Interface contacts:
Residue L215 in the first protein is in contact with residue M66 in the second protein (closest heavy-atom distance 3.7 Å).
Residue T206 in the first protein interacts with residue G91 in the second protein (closest heavy-atom distance 3.9 Å).
Residue N250 in the first protein contacts residue L69 in the second protein (closest heavy-atom distance 3.8 Å).
Residue G208 in the first protein interacts with residue V65 in the second protein (closest heavy-atom distance 4.0 Å).
Residue R204 in the first protein contacts residue V95 in the second protein (closest heavy-atom distance 2.7 Å).
Residue F243 in the first protein interacts with residue R68 in the second protein (closest heavy-atom distance 2.6 Å).
Residue E79 in the first protein is in contact with residue V27 in the second protein (closest heavy-atom distance 3.6 Å).
Residue I207 in the first protein interacts with residue R68 in the second protein (closest heavy-atom distance 3.2 Å).
Residue T206 in the first protein interacts with residue S93 in the second protein (closest heavy-atom distance 3.6 Å).
Residue A246 in the first protein is in contact with residue Q67 in the second protein (closest heavy-atom distance 3.3 Å).
Residue Q83 in the first protein is in contact with residue I25 in the second protein (closest heavy-atom distance 3.0 Å).
Residue G205 in the first protein contacts residue L94 in the second protein (closest heavy-atom distance 2.9 Å).
Residue A202 in the first protein is in contact with residue R33 in the second protein (closest heavy-atom distance 4.1 Å).
Residue P212 in the first protein interacts with residue M66 in the second protein (closest heavy-atom distance 3.8 Å).
Residue R204 in the first protein interacts with residue L94 in the second protein (closest heavy-atom distance 3.5 Å).
Residue S216 in the first protein interacts with residue V104 in the second protein (closest heavy-atom distance 3.9 Å).
Residue K190 in the first protein contacts residue R33 in the second protein (closest heavy-atom distance 4.1 Å).
Residue S216 in the first protein contacts residue N107 in the second protein (closest heavy-atom distance 3.4 Å).
Residue V203 in the first protein is in contact with residue L100 in the second protein (closest heavy-atom distance 3.9 Å).
Residue I207 in the first protein contacts residue I88 in the second protein (closest heavy-atom distance 3.6 Å).
Residue Q81 in the first protein interacts with residue V95 in the second protein (closest heavy-atom distance 3.2 Å).
Residue G77 in the first protein interacts with residue V95 in the second protein (closest heavy-atom distance 3.7 Å).
Residue E87 in the first protein contacts residue R26 in the second protein (closest heavy-atom distance 2.4 Å).
Residue G208 in the first protein interacts with residue M66 in the second protein (closest heavy-atom distance 4.0 Å).
Residue T217 in the first protein interacts with residue V104 in the second protein (closest heavy-atom distance 4.1 Å).
Residue L188 in the first protein contacts residue L94 in the second protein (closest heavy-atom distance 3.8 Å).
Residue L188 in the first protein contacts residue S93 in the second protein (closest heavy-atom distance 3.1 Å).
Residue Q83 in the first protein contacts residue V27 in the second protein (closest heavy-atom distance 2.9 Å).
Residue G205 in the first protein is in contact with residue S93 in the second protein (closest heavy-atom distance 3.9 Å).
Residue I207 in the first protein contacts residue L94 in the second protein (closest heavy-atom distance 4.0 Å).
Residue K169 in the first protein contacts residue G91 in the second protein (closest heavy-atom distance 4.1 Å).
Residue R204 in the first protein is in contact with residue R29 in the second protein (closest heavy-atom distance 4.0 Å).
Residue T206 in the first protein interacts with residue E92 in the second protein (closest heavy-atom distance 3.8 Å).
Residue A189 in the first protein interacts with residue R29 in the second protein (closest heavy-atom distance 4.1 Å).
Residue L80 in the first protein contacts residue R29 in the second protein (closest heavy-atom distance 3.6 Å).
Residue Q76 in the first protein is in contact with residue M32 in the second protein (closest heavy-atom distance 3.5 Å).
Residue Q76 in the first protein contacts residue R35 in the second protein (closest heavy-atom distance 2.5 Å).
Residue N250 in the first protein interacts with residue Q67 in the second protein (closest heavy-atom distance 3.1 Å).
Residue Q83 in the first protein is in contact with residue R26 in the second protein (closest heavy-atom distance 3.5 Å).
Residue I207 in the first protein contacts residue L100 in the second protein (closest heavy-atom distance 3.9 Å).
Residue L80 in the first protein interacts with residue M32 in the second protein (closest heavy-atom distance 4.0 Å).
Residue I207 in the first protein interacts with residue V65 in the second protein (closest heavy-atom distance 2.9 Å).
Residue L215 in the first protein interacts with residue N103 in the second protein (closest heavy-atom distance 3.2 Å).
Residue A249 in the first protein contacts residue Q67 in the second protein (closest heavy-atom distance 3.7 Å).
Residue R166 in the first protein is in contact with residue R29 in the second protein (closest heavy-atom distance 3.6 Å).
Residue L80 in the first protein interacts with residue V27 in the second protein (closest heavy-atom distance 3.8 Å).
Residue L215 in the first protein is in contact with residue L100 in the second protein (closest heavy-atom distance 3.6 Å).
Residue L256 in the first protein interacts with residue Q67 in the second protein (closest heavy-atom distance 3.0 Å).
Residue G218 in the first protein contacts residue V104 in the second protein (closest heavy-atom distance 3.9 Å).
Residue M255 in the first protein interacts with residue Q67 in the second protein (closest heavy-atom distance 3.3 Å).
Residue K169 in the first protein interacts with residue S93 in the second protein (closest heavy-atom distance 3.8 Å).
Residue T84 in the first protein is in contact with residue R29 in the second protein (closest heavy-atom distance 3.1 Å).
Residue L215 in the first protein interacts with residue V65 in the second protein (closest heavy-atom distance 3.1 Å).
Residue V203 in the first protein contacts residue V104 in the second protein (closest heavy-atom distance 3.8 Å).
Residue V254 in the first protein interacts with residue Q67 in the second protein (closest heavy-atom distance 2.9 Å).
Residue T206 in the first protein is in contact with residue R68 in the second protein (closest heavy-atom distance 4.1 Å).
Residue D167 in the first protein is in contact with residue S93 in the second protein (closest heavy-atom distance 3.4 Å).
Residue L80 in the first protein interacts with residue V95 in the second protein (closest heavy-atom distance 3.7 Å).
Residue L188 in the first protein interacts with residue V95 in the second protein (closest heavy-atom distance 4.1 Å).
Residue L215 in the first protein contacts residue V104 in the second protein (closest heavy-atom distance 3.3 Å).

The following describes two proteins that form a bound complex.

Sequence of the second protein:
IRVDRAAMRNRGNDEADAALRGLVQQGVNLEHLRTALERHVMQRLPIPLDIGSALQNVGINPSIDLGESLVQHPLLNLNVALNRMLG

Sequence of the first protein:
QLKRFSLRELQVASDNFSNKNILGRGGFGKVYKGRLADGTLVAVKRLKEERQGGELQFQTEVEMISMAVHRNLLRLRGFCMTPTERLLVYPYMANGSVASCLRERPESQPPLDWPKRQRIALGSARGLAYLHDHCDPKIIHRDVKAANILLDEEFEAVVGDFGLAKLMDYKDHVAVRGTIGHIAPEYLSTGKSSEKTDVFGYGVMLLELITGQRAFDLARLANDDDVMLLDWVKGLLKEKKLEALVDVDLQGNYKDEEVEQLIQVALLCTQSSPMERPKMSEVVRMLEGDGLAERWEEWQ